The following describes two proteins that form a bound complex.

Interface contacts:
Residue F80 in protein 2 is in contact with residue R86 in protein 1 (closest heavy-atom distance 3.4 Å).
Residue F80 in protein 2 contacts residue D83 in protein 1 (closest heavy-atom distance 3.0 Å).
Residue L81 in protein 2 contacts residue D83 in protein 1 (closest heavy-atom distance 4.5 Å).
Residue D82 in protein 2 interacts with residue R86 in protein 1 (closest heavy-atom distance 3.0 Å).
Residue F80 in protein 2 contacts residue I84 in protein 1 (closest heavy-atom distance 3.4 Å).

Sequence of protein 1:
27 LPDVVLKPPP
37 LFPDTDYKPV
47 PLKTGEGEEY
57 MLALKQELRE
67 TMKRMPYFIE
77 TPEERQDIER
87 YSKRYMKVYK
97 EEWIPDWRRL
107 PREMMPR

Sequence of protein 2:
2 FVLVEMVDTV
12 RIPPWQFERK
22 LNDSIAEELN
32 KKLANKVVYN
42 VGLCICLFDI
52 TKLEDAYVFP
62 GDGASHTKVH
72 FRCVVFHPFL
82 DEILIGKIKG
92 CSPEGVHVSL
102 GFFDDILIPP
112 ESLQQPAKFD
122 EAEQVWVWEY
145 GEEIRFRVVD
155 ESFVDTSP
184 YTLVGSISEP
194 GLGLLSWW